Residue-level contacts at the interface:
Residue Y288 in protein 2 contacts residue I6 in protein 1 (closest heavy-atom distance 3.8 Å).
Residue C295 in protein 2 is in contact with residue I6 in protein 1 (closest heavy-atom distance 4.0 Å).
Residue T286 in protein 2 interacts with residue I6 in protein 1 (closest heavy-atom distance 2.9 Å).
Residue V256 in protein 2 is in contact with residue E7 in protein 1 (closest heavy-atom distance 3.4 Å).
Residue V256 in protein 2 interacts with residue M8 in protein 1 (closest heavy-atom distance 4.0 Å).
Residue I284 in protein 2 interacts with residue L2 in protein 1 (closest heavy-atom distance 3.7 Å).
Residue R254 in protein 2 interacts with residue G9 in protein 1 (closest heavy-atom distance 3.9 Å).
Residue T253 in protein 2 is in contact with residue G9 in protein 1 (closest heavy-atom distance 3.9 Å).
Residue Q255 in protein 2 is in contact with residue W14 in protein 1 (closest heavy-atom distance 4.0 Å).
Residue I284 in protein 2 is in contact with residue I6 in protein 1 (closest heavy-atom distance 3.7 Å).
Residue N154 in protein 2 is in contact with residue N13 in protein 1 (closest heavy-atom distance 3.0 Å).
Residue Q255 in protein 2 is in contact with residue I10 in protein 1 (closest heavy-atom distance 3.1 Å).
Residue Q255 in protein 2 contacts residue T12 in protein 1 (closest heavy-atom distance 3.1 Å).
Residue V248 in protein 2 contacts residue W14 in protein 1 (closest heavy-atom distance 3.8 Å).
Residue I311 in protein 2 is in contact with residue M8 in protein 1 (closest heavy-atom distance 3.9 Å).
Residue Y288 in protein 2 interacts with residue Y4 in protein 1 (closest heavy-atom distance 3.0 Å).
Residue T286 in protein 2 is in contact with residue P5 in protein 1 (closest heavy-atom distance 3.6 Å).
Residue M152 in protein 2 interacts with residue D16 in protein 1 (closest heavy-atom distance 3.5 Å).
Residue Q255 in protein 2 contacts residue M8 in protein 1 (closest heavy-atom distance 3.8 Å).
Residue R316 in protein 2 interacts with residue I10 in protein 1 (closest heavy-atom distance 4.0 Å).
Residue Q257 in protein 2 is in contact with residue I10 in protein 1 (closest heavy-atom distance 3.7 Å).
Residue C277 in protein 2 interacts with residue M8 in protein 1 (closest heavy-atom distance 4.0 Å).
Residue I148 in protein 2 is in contact with residue D16 in protein 1 (closest heavy-atom distance 3.8 Å).
Residue M152 in protein 2 interacts with residue D15 in protein 1 (closest heavy-atom distance 4.0 Å).
Residue Q255 in protein 2 contacts residue E7 in protein 1 (closest heavy-atom distance 3.6 Å).
Residue R254 in protein 2 contacts residue M8 in protein 1 (closest heavy-atom distance 3.7 Å).
Residue N212 in protein 2 interacts with residue D15 in protein 1 (closest heavy-atom distance 3.6 Å).
Residue M252 in protein 2 contacts residue G9 in protein 1 (closest heavy-atom distance 3.7 Å).
Residue L290 in protein 2 is in contact with residue Y4 in protein 1 (closest heavy-atom distance 3.9 Å).
Residue V251 in protein 2 is in contact with residue W14 in protein 1 (closest heavy-atom distance 3.9 Å).
Residue T286 in protein 2 contacts residue L2 in protein 1 (closest heavy-atom distance 3.4 Å).
Residue I155 in protein 2 is in contact with residue W14 in protein 1 (closest heavy-atom distance 3.9 Å).
Residue M252 in protein 2 is in contact with residue W14 in protein 1 (closest heavy-atom distance 4.0 Å).
Residue M152 in protein 2 contacts residue N13 in protein 1 (closest heavy-atom distance 3.4 Å).
Residue Y313 in protein 2 is in contact with residue M8 in protein 1 (closest heavy-atom distance 3.2 Å).
Residue R215 in protein 2 contacts residue M17 in protein 1 (closest heavy-atom distance 3.4 Å).
Residue W274 in protein 2 is in contact with residue I6 in protein 1 (closest heavy-atom distance 3.7 Å).
Residue G287 in protein 2 interacts with residue Y4 in protein 1 (closest heavy-atom distance 3.2 Å).
Residue N212 in protein 2 interacts with residue W14 in protein 1 (closest heavy-atom distance 3.7 Å).
Residue V256 in protein 2 is in contact with residue I10 in protein 1 (closest heavy-atom distance 3.9 Å).
Residue R215 in protein 2 interacts with residue D15 in protein 1 (closest heavy-atom distance 3.5 Å).
Residue Q255 in protein 2 interacts with residue G9 in protein 1 (closest heavy-atom distance 2.8 Å).
Residue R316 in protein 2 is in contact with residue V11 in protein 1 (closest heavy-atom distance 3.4 Å).
Residue Q216 in protein 2 is in contact with residue D16 in protein 1 (closest heavy-atom distance 2.7 Å).
Residue M152 in protein 2 is in contact with residue W14 in protein 1 (closest heavy-atom distance 3.5 Å).
Residue G314 in protein 2 contacts residue E7 in protein 1 (closest heavy-atom distance 4.1 Å).
Residue N154 in protein 2 contacts residue W14 in protein 1 (closest heavy-atom distance 3.4 Å).
Residue R316 in protein 2 contacts residue E7 in protein 1 (closest heavy-atom distance 3.0 Å).
Residue N154 in protein 2 contacts residue T12 in protein 1 (closest heavy-atom distance 2.8 Å).
Residue R316 in protein 2 is in contact with residue G9 in protein 1 (closest heavy-atom distance 3.4 Å).
Residue G287 in protein 2 interacts with residue I6 in protein 1 (closest heavy-atom distance 3.7 Å).
Residue R215 in protein 2 is in contact with residue D16 in protein 1 (closest heavy-atom distance 2.8 Å).
Residue P259 in protein 2 is in contact with residue Y4 in protein 1 (closest heavy-atom distance 3.6 Å).
Residue V256 in protein 2 is in contact with residue I6 in protein 1 (closest heavy-atom distance 3.7 Å).
Residue D275 in protein 2 is in contact with residue M8 in protein 1 (closest heavy-atom distance 3.5 Å).
Residue W274 in protein 2 is in contact with residue M8 in protein 1 (closest heavy-atom distance 3.5 Å).
Residue R316 in protein 2 is in contact with residue M8 in protein 1 (closest heavy-atom distance 2.7 Å).
Residue Y313 in protein 2 interacts with residue E7 in protein 1 (closest heavy-atom distance 3.1 Å).
Residue Q216 in protein 2 interacts with residue W14 in protein 1 (closest heavy-atom distance 2.7 Å).
Residue H324 in protein 2 is in contact with residue V11 in protein 1 (closest heavy-atom distance 3.8 Å).

The following describes two proteins that form a bound complex.

Sequence of protein 2:
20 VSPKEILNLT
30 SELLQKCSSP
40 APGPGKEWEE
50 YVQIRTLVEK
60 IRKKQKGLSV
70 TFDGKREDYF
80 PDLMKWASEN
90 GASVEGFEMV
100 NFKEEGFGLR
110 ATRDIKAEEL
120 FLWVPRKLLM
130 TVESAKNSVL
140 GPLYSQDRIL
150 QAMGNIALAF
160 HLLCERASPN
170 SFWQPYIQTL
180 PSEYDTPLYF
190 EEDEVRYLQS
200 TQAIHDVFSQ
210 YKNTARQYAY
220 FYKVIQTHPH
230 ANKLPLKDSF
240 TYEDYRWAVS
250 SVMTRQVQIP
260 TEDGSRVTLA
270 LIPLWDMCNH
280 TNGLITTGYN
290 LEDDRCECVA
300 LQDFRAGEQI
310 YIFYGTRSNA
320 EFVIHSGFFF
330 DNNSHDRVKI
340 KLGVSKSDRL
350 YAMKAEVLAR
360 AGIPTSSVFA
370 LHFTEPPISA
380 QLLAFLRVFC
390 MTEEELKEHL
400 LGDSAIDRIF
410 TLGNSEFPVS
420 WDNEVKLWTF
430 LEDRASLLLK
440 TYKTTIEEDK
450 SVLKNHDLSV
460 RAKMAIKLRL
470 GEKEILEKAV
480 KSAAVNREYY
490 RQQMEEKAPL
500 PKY

Sequence of protein 1:
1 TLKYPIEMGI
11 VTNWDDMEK